These two protein chains interact to form a complex.

Residue-level contacts at the interface:
Residue V382 in the first protein is in contact with residue Y71 in the second protein (closest heavy-atom distance 3.5 Å).
Residue D50 in the first protein contacts residue R64 in the second protein (closest heavy-atom distance 3.2 Å).
Residue R43 in the first protein is in contact with residue D68 in the second protein (closest heavy-atom distance 3.2 Å).
Residue R49 in the first protein interacts with residue H67 in the second protein (closest heavy-atom distance 3.9 Å).
Residue E47 in the first protein contacts residue V80 in the second protein (closest heavy-atom distance 3.6 Å).
Residue L36 in the first protein interacts with residue F92 in the second protein (closest heavy-atom distance 3.6 Å).
Residue K83 in the first protein is in contact with residue E66 in the second protein (closest heavy-atom distance 3.0 Å).
Residue L36 in the first protein interacts with residue A95 in the second protein (closest heavy-atom distance 3.9 Å).
Residue A52 in the first protein interacts with residue R64 in the second protein (closest heavy-atom distance 3.6 Å).
Residue E7 in the first protein interacts with residue E105 in the second protein (closest heavy-atom distance 3.9 Å).
Residue Q308 in the first protein contacts residue D101 in the second protein (closest heavy-atom distance 3.0 Å).
Residue E10 in the first protein interacts with residue I102 in the second protein (closest heavy-atom distance 3.5 Å).
Residue K80 in the first protein is in contact with residue R64 in the second protein (closest heavy-atom distance 2.8 Å).
Residue R32 in the first protein interacts with residue L96 in the second protein (closest heavy-atom distance 3.8 Å).
Residue F48 in the first protein interacts with residue D68 in the second protein (closest heavy-atom distance 3.6 Å).
Residue A52 in the first protein contacts residue I61 in the second protein (closest heavy-atom distance 3.3 Å).
Residue D386 in the first protein contacts residue Y71 in the second protein (closest heavy-atom distance 2.5 Å).
Residue H12 in the first protein contacts residue I102 in the second protein (closest heavy-atom distance 3.4 Å).
Residue D386 in the first protein is in contact with residue I69 in the second protein (closest heavy-atom distance 3.5 Å).
Residue I9 in the first protein contacts residue E105 in the second protein (closest heavy-atom distance 3.0 Å).
Residue E10 in the first protein contacts residue I103 in the second protein (closest heavy-atom distance 3.6 Å).
Residue F16 in the first protein interacts with residue L96 in the second protein (closest heavy-atom distance 3.4 Å).
Residue E47 in the first protein is in contact with residue I69 in the second protein (closest heavy-atom distance 3.5 Å).
Residue V382 in the first protein contacts residue G75 in the second protein (closest heavy-atom distance 3.3 Å).
Residue L42 in the first protein interacts with residue R88 in the second protein (closest heavy-atom distance 3.0 Å).
Residue I11 in the first protein contacts residue I103 in the second protein (closest heavy-atom distance 2.7 Å).
Residue V78 in the first protein is in contact with residue I61 in the second protein (closest heavy-atom distance 3.7 Å).
Residue K80 in the first protein contacts residue L62 in the second protein (closest heavy-atom distance 2.3 Å).
Residue H33 in the first protein interacts with residue F92 in the second protein (closest heavy-atom distance 3.3 Å).
Residue R383 in the first protein interacts with residue Y71 in the second protein (closest heavy-atom distance 2.6 Å).
Residue E10 in the first protein interacts with residue F104 in the second protein (closest heavy-atom distance 3.6 Å).
Residue D50 in the first protein contacts residue I69 in the second protein (closest heavy-atom distance 3.7 Å).
Residue R390 in the first protein contacts residue I69 in the second protein (closest heavy-atom distance 3.7 Å).
Residue F48 in the first protein is in contact with residue Y71 in the second protein (closest heavy-atom distance 3.5 Å).
Residue L307 in the first protein contacts residue A95 in the second protein (closest heavy-atom distance 3.6 Å).
Residue I38 in the first protein interacts with residue R88 in the second protein (closest heavy-atom distance 3.6 Å).
Residue D386 in the first protein contacts residue P77 in the second protein (closest heavy-atom distance 3.5 Å).
Residue T15 in the first protein is in contact with residue L96 in the second protein (closest heavy-atom distance 3.0 Å).
Residue T57 in the first protein contacts residue L57 in the second protein (closest heavy-atom distance 3.8 Å).
Residue K80 in the first protein contacts residue I61 in the second protein (closest heavy-atom distance 3.4 Å).
Residue E47 in the first protein interacts with residue R88 in the second protein (closest heavy-atom distance 3.1 Å).
Residue P13 in the first protein is in contact with residue E100 in the second protein (closest heavy-atom distance 3.8 Å).
Residue E54 in the first protein contacts residue I61 in the second protein (closest heavy-atom distance 3.7 Å).
Residue Q308 in the first protein is in contact with residue A95 in the second protein (closest heavy-atom distance 3.5 Å).
Residue R32 in the first protein contacts residue F92 in the second protein (closest heavy-atom distance 3.8 Å).
Residue I85 in the first protein is in contact with residue L62 in the second protein (closest heavy-atom distance 3.6 Å).
Residue L42 in the first protein is in contact with residue I85 in the second protein (closest heavy-atom distance 3.7 Å).
Residue V78 in the first protein contacts residue L58 in the second protein (closest heavy-atom distance 3.9 Å).
Residue R383 in the first protein contacts residue I69 in the second protein (closest heavy-atom distance 3.6 Å).
Residue I11 in the first protein contacts residue I102 in the second protein (closest heavy-atom distance 3.8 Å).
Residue G82 in the first protein interacts with residue E66 in the second protein (closest heavy-atom distance 3.4 Å).
Residue L58 in the first protein contacts residue L57 in the second protein (closest heavy-atom distance 3.6 Å).
Residue L42 in the first protein interacts with residue A89 in the second protein (closest heavy-atom distance 3.7 Å).
Residue D50 in the first protein interacts with residue H67 in the second protein (closest heavy-atom distance 2.8 Å).
Residue K44 in the first protein is in contact with residue R88 in the second protein (closest heavy-atom distance 3.6 Å).
Residue E54 in the first protein is in contact with residue L57 in the second protein (closest heavy-atom distance 3.8 Å).
Residue F48 in the first protein interacts with residue I69 in the second protein (closest heavy-atom distance 3.0 Å).
Residue P13 in the first protein interacts with residue D101 in the second protein (closest heavy-atom distance 3.6 Å).
Residue R43 in the first protein interacts with residue R88 in the second protein (closest heavy-atom distance 3.8 Å).
Residue T15 in the first protein interacts with residue A97 in the second protein (closest heavy-atom distance 3.8 Å).

Sequence of the second protein:
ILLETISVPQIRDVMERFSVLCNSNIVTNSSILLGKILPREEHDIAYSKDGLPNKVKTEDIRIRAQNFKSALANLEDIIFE

Sequence of the first protein:
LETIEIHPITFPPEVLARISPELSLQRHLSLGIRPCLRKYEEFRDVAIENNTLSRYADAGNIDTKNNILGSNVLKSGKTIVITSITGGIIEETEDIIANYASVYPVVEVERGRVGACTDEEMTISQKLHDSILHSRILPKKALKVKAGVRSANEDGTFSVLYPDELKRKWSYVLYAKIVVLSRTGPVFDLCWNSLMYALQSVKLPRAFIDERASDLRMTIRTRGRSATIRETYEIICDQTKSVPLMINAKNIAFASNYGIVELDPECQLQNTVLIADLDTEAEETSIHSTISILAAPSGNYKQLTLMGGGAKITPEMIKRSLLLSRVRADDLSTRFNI